Sequence of chain A:
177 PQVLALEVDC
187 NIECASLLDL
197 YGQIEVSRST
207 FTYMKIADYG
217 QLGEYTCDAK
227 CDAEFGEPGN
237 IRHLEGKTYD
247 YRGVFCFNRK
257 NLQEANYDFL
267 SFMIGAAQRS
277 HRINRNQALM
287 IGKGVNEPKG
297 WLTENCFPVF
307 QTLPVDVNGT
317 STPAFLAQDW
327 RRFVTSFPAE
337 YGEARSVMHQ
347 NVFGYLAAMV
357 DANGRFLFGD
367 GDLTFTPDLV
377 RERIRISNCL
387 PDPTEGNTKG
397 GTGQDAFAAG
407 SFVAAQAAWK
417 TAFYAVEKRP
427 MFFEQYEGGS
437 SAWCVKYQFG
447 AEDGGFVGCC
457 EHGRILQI

Residue-level contacts at the interface:
Residue Y351 in chain A interacts with residue F21 in chain B (closest heavy-atom distance 4.2 Å).
Residue L322 in chain A contacts residue F21 in chain B (closest heavy-atom distance 4.0 Å).
Residue G397 in chain A is in contact with residue V16 in chain B (closest heavy-atom distance 3.9 Å).
Residue A358 in chain A interacts with residue C20 in chain B (closest heavy-atom distance 3.8 Å).
Residue Y351 in chain A interacts with residue Q17 in chain B (closest heavy-atom distance 5.0 Å).
Residue K395 in chain A is in contact with residue V16 in chain B (closest heavy-atom distance 3.7 Å).
Residue D325 in chain A is in contact with residue R24 in chain B (closest heavy-atom distance 2.2 Å).
Residue T398 in chain A contacts residue Q17 in chain B (closest heavy-atom distance 4.7 Å).
Residue D312 in chain A contacts residue C23 in chain B (closest heavy-atom distance 4.8 Å).
Residue V356 in chain A interacts with residue G19 in chain B (closest heavy-atom distance 3.6 Å).
Residue T398 in chain A contacts residue V16 in chain B (closest heavy-atom distance 4.8 Å).
Residue N393 in chain A interacts with residue V16 in chain B (closest heavy-atom distance 4.6 Å).
Residue Q324 in chain A contacts residue I22 in chain B (closest heavy-atom distance 4.7 Å).
Residue L322 in chain A is in contact with residue R24 in chain B (closest heavy-atom distance 3.5 Å).
Residue A320 in chain A contacts residue F21 in chain B (closest heavy-atom distance 3.7 Å).
Residue Y351 in chain A interacts with residue P18 in chain B (closest heavy-atom distance 3.2 Å).
Residue F321 in chain A is in contact with residue R24 in chain B (closest heavy-atom distance 4.3 Å).
Residue V356 in chain A is in contact with residue P18 in chain B (closest heavy-atom distance 3.9 Å).
Residue Q400 in chain A interacts with residue R14 in chain B (closest heavy-atom distance 3.4 Å).
Residue V356 in chain A contacts residue F21 in chain B (closest heavy-atom distance 4.5 Å).
Residue L322 in chain A is in contact with residue C23 in chain B (closest heavy-atom distance 4.9 Å).
Residue V356 in chain A contacts residue C20 in chain B (closest heavy-atom distance 4.4 Å).
Residue G396 in chain A is in contact with residue Q17 in chain B (closest heavy-atom distance 4.5 Å).
Residue T308 in chain A interacts with residue R24 in chain B (closest heavy-atom distance 3.2 Å).
Residue N393 in chain A is in contact with residue R14 in chain B (closest heavy-atom distance 4.0 Å).
Residue D401 in chain A contacts residue V16 in chain B (closest heavy-atom distance 3.4 Å).
Residue D401 in chain A interacts with residue R14 in chain B (closest heavy-atom distance 2.9 Å).
Residue T394 in chain A is in contact with residue R14 in chain B (closest heavy-atom distance 3.4 Å).
Residue V311 in chain A is in contact with residue R24 in chain B (closest heavy-atom distance 3.6 Å).
Residue G396 in chain A interacts with residue F21 in chain B (closest heavy-atom distance 4.8 Å).
Residue G396 in chain A interacts with residue P18 in chain B (closest heavy-atom distance 4.6 Å).
Residue A320 in chain A contacts residue R24 in chain B (closest heavy-atom distance 4.1 Å).
Residue N393 in chain A is in contact with residue L15 in chain B (closest heavy-atom distance 4.4 Å).
Residue A358 in chain A is in contact with residue I22 in chain B (closest heavy-atom distance 3.7 Å).
Residue G392 in chain A is in contact with residue S13 in chain B (closest heavy-atom distance 4.8 Å).
Residue V311 in chain A is in contact with residue C23 in chain B (closest heavy-atom distance 4.0 Å).
Residue G396 in chain A contacts residue V16 in chain B (closest heavy-atom distance 3.5 Å).
Residue L309 in chain A contacts residue R24 in chain B (closest heavy-atom distance 3.7 Å).
Residue T394 in chain A is in contact with residue S13 in chain B (closest heavy-atom distance 3.1 Å).
Residue L322 in chain A interacts with residue I22 in chain B (closest heavy-atom distance 4.0 Å).
Residue G397 in chain A contacts residue F21 in chain B (closest heavy-atom distance 3.2 Å).
Residue M355 in chain A contacts residue P18 in chain B (closest heavy-atom distance 4.2 Å).
Residue P310 in chain A is in contact with residue R24 in chain B (closest heavy-atom distance 3.8 Å).
Residue T394 in chain A contacts residue V16 in chain B (closest heavy-atom distance 3.2 Å).
Residue V311 in chain A is in contact with residue F21 in chain B (closest heavy-atom distance 4.9 Å).
Residue T398 in chain A contacts residue G19 in chain B (closest heavy-atom distance 4.8 Å).
Residue D357 in chain A is in contact with residue C20 in chain B (closest heavy-atom distance 3.6 Å).
Residue A354 in chain A is in contact with residue P18 in chain B (closest heavy-atom distance 4.2 Å).
Residue D312 in chain A is in contact with residue A27 in chain B (closest heavy-atom distance 3.4 Å).

Sequence of chain B:
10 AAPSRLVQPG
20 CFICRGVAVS

The following describes two proteins that form a bound complex.